Sequence of protein 1:
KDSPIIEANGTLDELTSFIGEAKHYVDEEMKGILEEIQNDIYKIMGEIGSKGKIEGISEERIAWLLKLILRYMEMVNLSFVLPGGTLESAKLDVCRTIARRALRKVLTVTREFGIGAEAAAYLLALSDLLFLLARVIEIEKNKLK

Contacts between the two chains:
Residue E82 in protein 1 is in contact with residue R117 in protein 2 (closest heavy-atom distance 4.5 Å).
Residue G137 in protein 1 interacts with residue L112 in protein 2 (closest heavy-atom distance 3.5 Å).
Residue E81 in protein 1 contacts residue R117 in protein 2 (closest heavy-atom distance 4.1 Å).
Residue T133 in protein 1 interacts with residue L112 in protein 2 (closest heavy-atom distance 4.0 Å).
Residue A140 in protein 1 contacts residue L112 in protein 2 (closest heavy-atom distance 3.6 Å).
Residue A85 in protein 1 is in contact with residue R117 in protein 2 (closest heavy-atom distance 4.9 Å).
Residue I138 in protein 1 contacts residue L112 in protein 2 (closest heavy-atom distance 5.0 Å).

Sequence of protein 2:
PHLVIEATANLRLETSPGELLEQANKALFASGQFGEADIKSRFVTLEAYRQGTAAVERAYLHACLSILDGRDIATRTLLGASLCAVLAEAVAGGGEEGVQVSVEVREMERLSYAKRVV

This data describes a binding interaction between two proteins.